These two protein chains interact to form a complex.

Sequence of the first protein:
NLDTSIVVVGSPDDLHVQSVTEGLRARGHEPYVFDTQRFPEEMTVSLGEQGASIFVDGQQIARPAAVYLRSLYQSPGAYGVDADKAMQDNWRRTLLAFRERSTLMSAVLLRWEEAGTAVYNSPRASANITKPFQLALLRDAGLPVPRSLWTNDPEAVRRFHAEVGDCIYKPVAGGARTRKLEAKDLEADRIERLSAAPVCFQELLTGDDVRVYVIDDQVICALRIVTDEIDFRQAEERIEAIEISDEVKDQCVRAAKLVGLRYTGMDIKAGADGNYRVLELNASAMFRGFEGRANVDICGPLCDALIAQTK

Sequence of the second protein:
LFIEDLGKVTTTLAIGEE

Residue-level contacts at the interface:
Residue D207 in the first protein interacts with residue F2 in the second protein (closest heavy-atom distance 3.7 Å).
Residue A305 in the first protein is in contact with residue E24 in the second protein (closest heavy-atom distance 3.9 Å).
Residue S306 in the first protein contacts residue E25 in the second protein (closest heavy-atom distance 3.8 Å).
Residue F312 in the first protein contacts residue E24 in the second protein (closest heavy-atom distance 4.3 Å).
Residue A198 in the first protein interacts with residue A21 in the second protein (closest heavy-atom distance 4.1 Å).
Residue G197 in the first protein contacts residue D5 in the second protein (closest heavy-atom distance 4.0 Å).
Residue G196 in the first protein interacts with residue E25 in the second protein (closest heavy-atom distance 3.9 Å).
Residue I213 in the first protein contacts residue F2 in the second protein (closest heavy-atom distance 4.1 Å).
Residue G197 in the first protein is in contact with residue E25 in the second protein (closest heavy-atom distance 4.6 Å).
Residue R212 in the first protein interacts with residue L1 in the second protein (closest heavy-atom distance 4.9 Å).
Residue M308 in the first protein interacts with residue L20 in the second protein (closest heavy-atom distance 4.4 Å).
Residue A100 in the first protein contacts residue T18 in the second protein (closest heavy-atom distance 4.7 Å).
Residue Y101 in the first protein is in contact with residue I22 in the second protein (closest heavy-atom distance 4.2 Å).
Residue A305 in the first protein is in contact with residue E25 in the second protein (closest heavy-atom distance 3.8 Å).
Residue A218 in the first protein interacts with residue L1 in the second protein (closest heavy-atom distance 4.0 Å).
Residue M308 in the first protein is in contact with residue E24 in the second protein (closest heavy-atom distance 3.4 Å).
Residue G196 in the first protein interacts with residue I22 in the second protein (closest heavy-atom distance 4.3 Å).
Residue G196 in the first protein interacts with residue L6 in the second protein (closest heavy-atom distance 4.0 Å).
Residue R233 in the first protein contacts residue E24 in the second protein (closest heavy-atom distance 2.8 Å).
Residue V221 in the first protein interacts with residue F2 in the second protein (closest heavy-atom distance 4.2 Å).
Residue R212 in the first protein contacts residue I3 in the second protein (closest heavy-atom distance 4.8 Å).
Residue R215 in the first protein is in contact with residue L1 in the second protein (closest heavy-atom distance 3.7 Å).
Residue P193 in the first protein is in contact with residue L6 in the second protein (closest heavy-atom distance 3.7 Å).
Residue R212 in the first protein interacts with residue F2 in the second protein (closest heavy-atom distance 2.6 Å).
Residue Y101 in the first protein is in contact with residue T19 in the second protein (closest heavy-atom distance 4.9 Å).
Residue R92 in the first protein contacts residue G23 in the second protein (closest heavy-atom distance 3.6 Å).
Residue R199 in the first protein contacts residue I3 in the second protein (closest heavy-atom distance 4.9 Å).
Residue R199 in the first protein interacts with residue D5 in the second protein (closest heavy-atom distance 4.3 Å).
Residue A198 in the first protein contacts residue I3 in the second protein (closest heavy-atom distance 3.8 Å).
Residue A307 in the first protein contacts residue E24 in the second protein (closest heavy-atom distance 3.5 Å).
Residue Y101 in the first protein is in contact with residue G23 in the second protein (closest heavy-atom distance 4.2 Å).
Residue Y101 in the first protein is in contact with residue T18 in the second protein (closest heavy-atom distance 4.0 Å).
Residue M308 in the first protein is in contact with residue G23 in the second protein (closest heavy-atom distance 3.4 Å).
Residue R201 in the first protein contacts residue D5 in the second protein (closest heavy-atom distance 2.9 Å).
Residue Y191 in the first protein contacts residue F2 in the second protein (closest heavy-atom distance 3.6 Å).
Residue S306 in the first protein interacts with residue E24 in the second protein (closest heavy-atom distance 3.2 Å).
Residue A198 in the first protein interacts with residue D5 in the second protein (closest heavy-atom distance 3.5 Å).
Residue L203 in the first protein contacts residue F2 in the second protein (closest heavy-atom distance 4.5 Å).
Residue A100 in the first protein contacts residue I22 in the second protein (closest heavy-atom distance 4.4 Å).
Residue K192 in the first protein contacts residue I3 in the second protein (closest heavy-atom distance 3.7 Å).
Residue Y191 in the first protein is in contact with residue I3 in the second protein (closest heavy-atom distance 4.0 Å).
Residue G99 in the first protein interacts with residue I22 in the second protein (closest heavy-atom distance 3.8 Å).
Residue P193 in the first protein interacts with residue I3 in the second protein (closest heavy-atom distance 3.7 Å).
Residue N304 in the first protein contacts residue E24 in the second protein (closest heavy-atom distance 3.3 Å).
Residue G197 in the first protein is in contact with residue I22 in the second protein (closest heavy-atom distance 3.5 Å).
Residue N304 in the first protein interacts with residue E25 in the second protein (closest heavy-atom distance 4.3 Å).
Residue G197 in the first protein interacts with residue A21 in the second protein (closest heavy-atom distance 4.2 Å).
Residue F223 in the first protein is in contact with residue F2 in the second protein (closest heavy-atom distance 4.2 Å).
Residue R92 in the first protein is in contact with residue E24 in the second protein (closest heavy-atom distance 4.8 Å).
Residue A195 in the first protein contacts residue E25 in the second protein (closest heavy-atom distance 3.4 Å).
Residue A219 in the first protein contacts residue L1 in the second protein (closest heavy-atom distance 3.7 Å).
Residue R215 in the first protein contacts residue F2 in the second protein (closest heavy-atom distance 4.2 Å).
Residue V221 in the first protein interacts with residue I3 in the second protein (closest heavy-atom distance 3.8 Å).
Residue G197 in the first protein interacts with residue L6 in the second protein (closest heavy-atom distance 3.2 Å).
Residue Y101 in the first protein interacts with residue L20 in the second protein (closest heavy-atom distance 4.4 Å).
Residue L216 in the first protein is in contact with residue F2 in the second protein (closest heavy-atom distance 4.5 Å).
Residue A198 in the first protein interacts with residue L6 in the second protein (closest heavy-atom distance 3.5 Å).
Residue S306 in the first protein contacts residue G23 in the second protein (closest heavy-atom distance 4.0 Å).